The following describes two proteins that form a bound complex.

Sequence of the first protein:
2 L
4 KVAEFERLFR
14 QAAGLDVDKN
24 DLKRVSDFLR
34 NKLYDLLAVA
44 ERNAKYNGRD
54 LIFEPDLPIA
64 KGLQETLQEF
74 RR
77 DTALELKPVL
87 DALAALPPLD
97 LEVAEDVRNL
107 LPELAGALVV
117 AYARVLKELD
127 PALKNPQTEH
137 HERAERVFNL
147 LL

Residue-level contacts at the interface:
Residue G65 in the second protein contacts residue N145 in the first protein (closest heavy-atom distance 3.4 Å).
Residue L66 in the second protein is in contact with residue L148 in the first protein (closest heavy-atom distance 4.1 Å).
Residue E124 in the second protein is in contact with residue L125 in the first protein (closest heavy-atom distance 3.9 Å).
Residue V143 in the second protein is in contact with residue E124 in the first protein (closest heavy-atom distance 3.6 Å).
Residue A117 in the second protein is in contact with residue L147 in the first protein (closest heavy-atom distance 3.8 Å).
Residue G65 in the second protein is in contact with residue L147 in the first protein (closest heavy-atom distance 4.0 Å).
Residue R120 in the second protein interacts with residue L146 in the first protein (closest heavy-atom distance 3.6 Å).
Residue A117 in the second protein is in contact with residue L146 in the first protein (closest heavy-atom distance 3.7 Å).
Residue F144 in the second protein is in contact with residue L147 in the first protein (closest heavy-atom distance 4.0 Å).
Residue P58 in the second protein interacts with residue Y49 in the first protein (closest heavy-atom distance 3.6 Å).
Residue L125 in the second protein contacts residue R139 in the first protein (closest heavy-atom distance 3.6 Å).
Residue L147 in the second protein contacts residue G65 in the first protein (closest heavy-atom distance 4.1 Å).
Residue Y49 in the second protein contacts residue P58 in the first protein (closest heavy-atom distance 3.5 Å).
Residue L148 in the second protein interacts with residue K64 in the first protein (closest heavy-atom distance 3.9 Å).
Residue P58 in the second protein interacts with residue N46 in the first protein (closest heavy-atom distance 3.4 Å).
Residue L125 in the second protein contacts residue E124 in the first protein (closest heavy-atom distance 3.8 Å).
Residue L66 in the second protein contacts residue L147 in the first protein (closest heavy-atom distance 3.5 Å).
Residue L147 in the second protein contacts residue A117 in the first protein (closest heavy-atom distance 4.1 Å).
Residue K64 in the second protein is in contact with residue D38 in the first protein (closest heavy-atom distance 3.6 Å).
Residue A63 in the second protein interacts with residue P61 in the first protein (closest heavy-atom distance 3.8 Å).
Residue R139 in the second protein is in contact with residue P127 in the first protein (closest heavy-atom distance 4.0 Å).
Residue E124 in the second protein interacts with residue R142 in the first protein (closest heavy-atom distance 3.2 Å).
Residue V143 in the second protein interacts with residue V143 in the first protein (closest heavy-atom distance 3.6 Å).
Residue K64 in the second protein is in contact with residue L148 in the first protein (closest heavy-atom distance 4.0 Å).
Residue E124 in the second protein contacts residue V143 in the first protein (closest heavy-atom distance 3.7 Å).
Residue R139 in the second protein interacts with residue E124 in the first protein (closest heavy-atom distance 2.9 Å).
Residue T69 in the second protein is in contact with residue L146 in the first protein (closest heavy-atom distance 2.7 Å).
Residue L125 in the second protein is in contact with residue L125 in the first protein (closest heavy-atom distance 3.8 Å).
Residue N50 in the second protein interacts with residue R52 in the first protein (closest heavy-atom distance 3.0 Å).
Residue P61 in the second protein contacts residue I62 in the first protein (closest heavy-atom distance 3.7 Å).
Residue V121 in the second protein interacts with residue L146 in the first protein (closest heavy-atom distance 3.7 Å).
Residue L146 in the second protein interacts with residue G65 in the first protein (closest heavy-atom distance 3.3 Å).
Residue N145 in the second protein contacts residue G65 in the first protein (closest heavy-atom distance 3.4 Å).
Residue R52 in the second protein is in contact with residue N50 in the first protein (closest heavy-atom distance 3.0 Å).
Residue R142 in the second protein is in contact with residue E124 in the first protein (closest heavy-atom distance 2.9 Å).
Residue L148 in the second protein contacts residue A63 in the first protein (closest heavy-atom distance 3.6 Å).
Residue A63 in the second protein is in contact with residue L147 in the first protein (closest heavy-atom distance 3.7 Å).
Residue G65 in the second protein is in contact with residue L148 in the first protein (closest heavy-atom distance 3.1 Å).
Residue L146 in the second protein contacts residue A117 in the first protein (closest heavy-atom distance 3.8 Å).
Residue A63 in the second protein contacts residue L148 in the first protein (closest heavy-atom distance 3.7 Å).
Residue N50 in the second protein is in contact with residue N50 in the first protein (closest heavy-atom distance 3.0 Å).
Residue L148 in the second protein interacts with residue G65 in the first protein (closest heavy-atom distance 3.0 Å).
Residue L147 in the second protein is in contact with residue A63 in the first protein (closest heavy-atom distance 3.8 Å).
Residue E124 in the second protein contacts residue R139 in the first protein (closest heavy-atom distance 2.6 Å).
Residue R139 in the second protein interacts with residue L125 in the first protein (closest heavy-atom distance 3.4 Å).
Residue N46 in the second protein interacts with residue P58 in the first protein (closest heavy-atom distance 3.5 Å).
Residue L66 in the second protein interacts with residue L146 in the first protein (closest heavy-atom distance 3.6 Å).
Residue P61 in the second protein interacts with residue P61 in the first protein (closest heavy-atom distance 3.8 Å).
Residue F56 in the second protein interacts with residue Y49 in the first protein (closest heavy-atom distance 3.2 Å).
Residue L146 in the second protein interacts with residue R120 in the first protein (closest heavy-atom distance 3.6 Å).
Residue D38 in the second protein interacts with residue K64 in the first protein (closest heavy-atom distance 3.6 Å).
Residue L146 in the second protein contacts residue T69 in the first protein (closest heavy-atom distance 2.8 Å).
Residue Y49 in the second protein interacts with residue F56 in the first protein (closest heavy-atom distance 3.1 Å).
Residue L148 in the second protein is in contact with residue L147 in the first protein (closest heavy-atom distance 3.4 Å).
Residue L147 in the second protein interacts with residue L66 in the first protein (closest heavy-atom distance 3.6 Å).
Residue L146 in the second protein interacts with residue V121 in the first protein (closest heavy-atom distance 3.8 Å).
Residue L146 in the second protein interacts with residue L66 in the first protein (closest heavy-atom distance 3.5 Å).
Residue G65 in the second protein interacts with residue L146 in the first protein (closest heavy-atom distance 3.2 Å).
Residue I62 in the second protein interacts with residue P61 in the first protein (closest heavy-atom distance 3.6 Å).
Residue P61 in the second protein contacts residue A63 in the first protein (closest heavy-atom distance 4.0 Å).

Sequence of the second protein:
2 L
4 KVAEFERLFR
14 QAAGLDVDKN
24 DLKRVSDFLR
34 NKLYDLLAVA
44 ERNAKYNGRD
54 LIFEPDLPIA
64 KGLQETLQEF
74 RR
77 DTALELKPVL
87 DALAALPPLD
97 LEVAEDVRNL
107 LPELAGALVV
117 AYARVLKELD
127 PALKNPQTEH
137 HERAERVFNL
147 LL